The following describes two proteins that form a bound complex.

Sequence of protein 2:
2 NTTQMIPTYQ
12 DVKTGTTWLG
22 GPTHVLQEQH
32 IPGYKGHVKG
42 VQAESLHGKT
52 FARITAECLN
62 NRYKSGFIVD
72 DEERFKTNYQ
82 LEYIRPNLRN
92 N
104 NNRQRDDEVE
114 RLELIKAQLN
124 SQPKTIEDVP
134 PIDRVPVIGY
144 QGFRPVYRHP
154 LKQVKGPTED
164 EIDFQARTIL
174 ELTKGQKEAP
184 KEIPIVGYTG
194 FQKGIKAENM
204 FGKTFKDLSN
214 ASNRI

Sequence of protein 1:
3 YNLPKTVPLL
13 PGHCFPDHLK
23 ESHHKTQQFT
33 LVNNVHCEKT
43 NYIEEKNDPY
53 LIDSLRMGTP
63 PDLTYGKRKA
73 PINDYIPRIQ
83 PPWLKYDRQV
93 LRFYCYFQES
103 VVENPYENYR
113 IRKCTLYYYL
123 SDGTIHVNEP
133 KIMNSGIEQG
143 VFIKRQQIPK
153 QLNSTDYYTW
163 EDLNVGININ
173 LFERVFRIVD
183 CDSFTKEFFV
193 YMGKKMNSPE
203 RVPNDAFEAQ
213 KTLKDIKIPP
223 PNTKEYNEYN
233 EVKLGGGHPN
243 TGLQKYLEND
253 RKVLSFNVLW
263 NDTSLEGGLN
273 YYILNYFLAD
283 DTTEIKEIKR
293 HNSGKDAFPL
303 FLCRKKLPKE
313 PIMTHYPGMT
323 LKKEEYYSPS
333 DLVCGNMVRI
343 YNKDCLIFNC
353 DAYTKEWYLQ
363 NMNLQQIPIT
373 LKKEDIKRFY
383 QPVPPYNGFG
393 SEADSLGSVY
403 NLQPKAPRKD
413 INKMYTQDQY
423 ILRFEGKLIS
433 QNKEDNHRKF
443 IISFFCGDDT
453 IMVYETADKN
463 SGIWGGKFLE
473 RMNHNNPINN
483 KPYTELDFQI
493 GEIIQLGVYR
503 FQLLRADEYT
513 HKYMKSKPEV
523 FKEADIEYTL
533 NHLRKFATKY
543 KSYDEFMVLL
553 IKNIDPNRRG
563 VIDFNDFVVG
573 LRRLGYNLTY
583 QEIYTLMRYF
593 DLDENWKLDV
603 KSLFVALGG

Contacts between the two chains:
Residue T418 in protein 1 is in contact with residue V13 in protein 2 (closest heavy-atom distance 4.7 Å).
Residue Y422 in protein 1 interacts with residue K14 in protein 2 (closest heavy-atom distance 3.2 Å).
Residue Y417 in protein 1 contacts residue W19 in protein 2 (closest heavy-atom distance 3.3 Å).
Residue T418 in protein 1 contacts residue G16 in protein 2 (closest heavy-atom distance 4.6 Å).
Residue T418 in protein 1 contacts residue W19 in protein 2 (closest heavy-atom distance 4.6 Å).
Residue S518 in protein 1 contacts residue K14 in protein 2 (closest heavy-atom distance 4.6 Å).
Residue Y511 in protein 1 interacts with residue N91 in protein 2 (closest heavy-atom distance 3.8 Å).
Residue Q421 in protein 1 is in contact with residue V13 in protein 2 (closest heavy-atom distance 4.9 Å).